The following describes two proteins that form a bound complex.

Sequence of protein 1:
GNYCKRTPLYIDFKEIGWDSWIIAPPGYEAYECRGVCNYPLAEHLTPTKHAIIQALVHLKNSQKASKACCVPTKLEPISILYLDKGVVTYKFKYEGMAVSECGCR

Residue-level contacts at the interface:
Residue Y93 in protein 1 interacts with residue C59 in protein 2 (closest heavy-atom distance 2.6 Å).
Residue P28 in protein 1 contacts residue W60 in protein 2 (closest heavy-atom distance 4.1 Å).
Residue I26 in protein 1 is in contact with residue L44 in protein 2 (closest heavy-atom distance 3.7 Å).
Residue L84 in protein 1 interacts with residue F90 in protein 2 (closest heavy-atom distance 3.7 Å).
Residue I26 in protein 1 contacts residue F90 in protein 2 (closest heavy-atom distance 5.0 Å).
Residue L86 in protein 1 is in contact with residue Y88 in protein 2 (closest heavy-atom distance 4.3 Å).
Residue F95 in protein 1 contacts residue W60 in protein 2 (closest heavy-atom distance 3.7 Å).
Residue Y31 in protein 1 interacts with residue G64 in protein 2 (closest heavy-atom distance 3.7 Å).
Residue F95 in protein 1 contacts residue S39 in protein 2 (closest heavy-atom distance 3.5 Å).
Residue I81 in protein 1 is in contact with residue G64 in protein 2 (closest heavy-atom distance 4.0 Å).
Residue P29 in protein 1 is in contact with residue T78 in protein 2 (closest heavy-atom distance 4.8 Å).
Residue I26 in protein 1 interacts with residue Y88 in protein 2 (closest heavy-atom distance 3.9 Å).
Residue V91 in protein 1 contacts residue Y88 in protein 2 (closest heavy-atom distance 3.1 Å).
Residue L86 in protein 1 contacts residue I83 in protein 2 (closest heavy-atom distance 4.4 Å).
Residue A27 in protein 1 interacts with residue F90 in protein 2 (closest heavy-atom distance 3.5 Å).
Residue D22 in protein 1 interacts with residue S82 in protein 2 (closest heavy-atom distance 3.3 Å).
Residue L84 in protein 1 interacts with residue Y42 in protein 2 (closest heavy-atom distance 3.8 Å).
Residue I26 in protein 1 is in contact with residue I83 in protein 2 (closest heavy-atom distance 4.4 Å).
Residue S82 in protein 1 interacts with residue W60 in protein 2 (closest heavy-atom distance 3.5 Å).
Residue S82 in protein 1 contacts residue C59 in protein 2 (closest heavy-atom distance 4.6 Å).
Residue S23 in protein 1 contacts residue I83 in protein 2 (closest heavy-atom distance 4.1 Å).
Residue P80 in protein 1 contacts residue I63 in protein 2 (closest heavy-atom distance 3.5 Å).
Residue Y93 in protein 1 interacts with residue K56 in protein 2 (closest heavy-atom distance 3.9 Å).
Residue V91 in protein 1 is in contact with residue V55 in protein 2 (closest heavy-atom distance 4.1 Å).
Residue E32 in protein 1 interacts with residue D65 in protein 2 (closest heavy-atom distance 3.8 Å).
Residue L84 in protein 1 interacts with residue W60 in protein 2 (closest heavy-atom distance 3.8 Å).
Residue I81 in protein 1 interacts with residue S61 in protein 2 (closest heavy-atom distance 4.9 Å).
Residue A27 in protein 1 contacts residue W60 in protein 2 (closest heavy-atom distance 4.1 Å).
Residue I83 in protein 1 interacts with residue W60 in protein 2 (closest heavy-atom distance 3.7 Å).
Residue I26 in protein 1 contacts residue P81 in protein 2 (closest heavy-atom distance 3.5 Å).
Residue L84 in protein 1 interacts with residue L44 in protein 2 (closest heavy-atom distance 4.1 Å).
Residue E32 in protein 1 contacts residue G64 in protein 2 (closest heavy-atom distance 3.5 Å).
Residue Y93 in protein 1 is in contact with residue D13 in protein 2 (closest heavy-atom distance 4.2 Å).
Residue I25 in protein 1 contacts residue I83 in protein 2 (closest heavy-atom distance 5.0 Å).
Residue T92 in protein 1 is in contact with residue K56 in protein 2 (closest heavy-atom distance 4.5 Å).
Residue I25 in protein 1 interacts with residue P81 in protein 2 (closest heavy-atom distance 4.4 Å).
Residue S23 in protein 1 is in contact with residue S82 in protein 2 (closest heavy-atom distance 4.0 Å).
Residue Y93 in protein 1 interacts with residue Y42 in protein 2 (closest heavy-atom distance 3.5 Å).
Residue F95 in protein 1 contacts residue C59 in protein 2 (closest heavy-atom distance 3.7 Å).
Residue I81 in protein 1 is in contact with residue I63 in protein 2 (closest heavy-atom distance 3.8 Å).
Residue V91 in protein 1 contacts residue K56 in protein 2 (closest heavy-atom distance 3.5 Å).
Residue Y93 in protein 1 is in contact with residue W60 in protein 2 (closest heavy-atom distance 4.1 Å).
Residue V91 in protein 1 interacts with residue L44 in protein 2 (closest heavy-atom distance 3.7 Å).
Residue D22 in protein 1 contacts residue I83 in protein 2 (closest heavy-atom distance 3.5 Å).
Residue F95 in protein 1 is in contact with residue S36 in protein 2 (closest heavy-atom distance 4.1 Å).
Residue S82 in protein 1 is in contact with residue I63 in protein 2 (closest heavy-atom distance 4.6 Å).
Residue L84 in protein 1 is in contact with residue K56 in protein 2 (closest heavy-atom distance 4.3 Å).
Residue D22 in protein 1 contacts residue P81 in protein 2 (closest heavy-atom distance 4.5 Å).
Residue K96 in protein 1 interacts with residue S61 in protein 2 (closest heavy-atom distance 4.6 Å).
Residue S82 in protein 1 interacts with residue S61 in protein 2 (closest heavy-atom distance 2.9 Å).
Residue F95 in protein 1 interacts with residue S61 in protein 2 (closest heavy-atom distance 3.3 Å).

Sequence of protein 2:
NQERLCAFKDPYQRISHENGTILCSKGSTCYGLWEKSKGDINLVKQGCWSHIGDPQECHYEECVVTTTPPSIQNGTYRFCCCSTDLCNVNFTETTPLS